Contacts between the two chains:
Residue E83 in chain A interacts with residue L5 in chain B (closest heavy-atom distance 4.3 Å).
Residue Q78 in chain A contacts residue L9 in chain B (closest heavy-atom distance 3.8 Å).
Residue V79 in chain A interacts with residue H6 in chain B (closest heavy-atom distance 4.2 Å).
Residue K65 in chain A interacts with residue D11 in chain B (closest heavy-atom distance 3.4 Å).
Residue I61 in chain A is in contact with residue L8 in chain B (closest heavy-atom distance 3.6 Å).
Residue K65 in chain A interacts with residue Q10 in chain B (closest heavy-atom distance 4.8 Å).
Residue F70 in chain A contacts residue L9 in chain B (closest heavy-atom distance 4.2 Å).
Residue L75 in chain A interacts with residue L9 in chain B (closest heavy-atom distance 3.9 Å).
Residue I61 in chain A is in contact with residue L5 in chain B (closest heavy-atom distance 3.6 Å).
Residue N62 in chain A interacts with residue L8 in chain B (closest heavy-atom distance 4.9 Å).
Residue L75 in chain A contacts residue Q10 in chain B (closest heavy-atom distance 4.9 Å).
Residue L75 in chain A is in contact with residue H6 in chain B (closest heavy-atom distance 3.0 Å).
Residue I61 in chain A contacts residue L9 in chain B (closest heavy-atom distance 3.7 Å).
Residue L82 in chain A contacts residue L5 in chain B (closest heavy-atom distance 4.1 Å).
Residue V58 in chain A interacts with residue L8 in chain B (closest heavy-atom distance 4.9 Å).
Residue V79 in chain A is in contact with residue L5 in chain B (closest heavy-atom distance 3.6 Å).
Residue V79 in chain A contacts residue L9 in chain B (closest heavy-atom distance 3.6 Å).
Residue L82 in chain A interacts with residue L9 in chain B (closest heavy-atom distance 4.0 Å).
Residue K65 in chain A is in contact with residue L8 in chain B (closest heavy-atom distance 3.4 Å).
Residue K65 in chain A is in contact with residue L9 in chain B (closest heavy-atom distance 3.5 Å).

Sequence of chain A:
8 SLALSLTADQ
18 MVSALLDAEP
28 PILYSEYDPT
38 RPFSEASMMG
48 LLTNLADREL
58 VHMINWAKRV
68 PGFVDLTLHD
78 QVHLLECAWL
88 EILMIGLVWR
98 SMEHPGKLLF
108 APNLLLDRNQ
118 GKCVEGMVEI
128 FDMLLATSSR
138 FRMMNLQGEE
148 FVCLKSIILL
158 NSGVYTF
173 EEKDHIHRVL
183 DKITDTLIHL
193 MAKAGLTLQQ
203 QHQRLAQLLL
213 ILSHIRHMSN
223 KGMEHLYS

Sequence of chain B:
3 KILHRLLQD

The following describes two proteins that form a bound complex.